Contacts between the two chains:
Residue M289 in chain A is in contact with residue S4 in chain B (closest heavy-atom distance 3.4 Å).
Residue F292 in chain A is in contact with residue L13 in chain B (closest heavy-atom distance 2.9 Å).
Residue M289 in chain A contacts residue A6 in chain B (closest heavy-atom distance 3.8 Å).
Residue R22 in chain A interacts with residue W22 in chain B (closest heavy-atom distance 3.5 Å).
Residue P23 in chain A contacts residue T21 in chain B (closest heavy-atom distance 3.4 Å).
Residue P23 in chain A interacts with residue W22 in chain B (closest heavy-atom distance 3.8 Å).
Residue A298 in chain A contacts residue F19 in chain B (closest heavy-atom distance 3.0 Å).
Residue L295 in chain A interacts with residue K17 in chain B (closest heavy-atom distance 3.5 Å).
Residue R73 in chain A contacts residue F19 in chain B (closest heavy-atom distance 3.2 Å).
Residue Y77 in chain A interacts with residue V16 in chain B (closest heavy-atom distance 3.6 Å).
Residue S291 in chain A is in contact with residue A6 in chain B (closest heavy-atom distance 4.1 Å).
Residue C290 in chain A is in contact with residue A6 in chain B (closest heavy-atom distance 3.0 Å).
Residue F292 in chain A is in contact with residue V14 in chain B (closest heavy-atom distance 3.2 Å).
Residue A298 in chain A contacts residue E18 in chain B (closest heavy-atom distance 3.7 Å).
Residue C290 in chain A contacts residue V3 in chain B (closest heavy-atom distance 3.9 Å).
Residue P297 in chain A is in contact with residue F19 in chain B (closest heavy-atom distance 3.5 Å).
Residue K296 in chain A interacts with residue K17 in chain B (closest heavy-atom distance 3.0 Å).
Residue S291 in chain A interacts with residue L13 in chain B (closest heavy-atom distance 3.4 Å).
Residue K167 in chain A interacts with residue V3 in chain B (closest heavy-atom distance 4.0 Å).
Residue K296 in chain A interacts with residue F19 in chain B (closest heavy-atom distance 3.1 Å).
Residue Y77 in chain A is in contact with residue K17 in chain B (closest heavy-atom distance 3.6 Å).
Residue I294 in chain A contacts residue V16 in chain B (closest heavy-atom distance 3.5 Å).
Residue R73 in chain A interacts with residue D20 in chain B (closest heavy-atom distance 3.8 Å).
Residue K296 in chain A interacts with residue E18 in chain B (closest heavy-atom distance 3.1 Å).
Residue I294 in chain A contacts residue K17 in chain B (closest heavy-atom distance 2.8 Å).
Residue L295 in chain A interacts with residue F19 in chain B (closest heavy-atom distance 3.9 Å).
Residue M289 in chain A interacts with residue F9 in chain B (closest heavy-atom distance 3.9 Å).
Residue R73 in chain A contacts residue T21 in chain B (closest heavy-atom distance 3.5 Å).
Residue R260 in chain A contacts residue F5 in chain B (closest heavy-atom distance 3.5 Å).
Residue T287 in chain A is in contact with residue R2 in chain B (closest heavy-atom distance 4.3 Å).
Residue Y77 in chain A interacts with residue S15 in chain B (closest heavy-atom distance 3.2 Å).
Residue F256 in chain A contacts residue F5 in chain B (closest heavy-atom distance 3.5 Å).
Residue R260 in chain A is in contact with residue L13 in chain B (closest heavy-atom distance 4.0 Å).
Residue F256 in chain A contacts residue L13 in chain B (closest heavy-atom distance 4.1 Å).
Residue L242 in chain A interacts with residue V3 in chain B (closest heavy-atom distance 4.3 Å).
Residue I294 in chain A contacts residue S15 in chain B (closest heavy-atom distance 2.8 Å).
Residue D241 in chain A contacts residue V3 in chain B (closest heavy-atom distance 2.9 Å).
Residue Y254 in chain A interacts with residue L13 in chain B (closest heavy-atom distance 3.5 Å).
Residue I294 in chain A contacts residue V14 in chain B (closest heavy-atom distance 3.8 Å).
Residue Q293 in chain A is in contact with residue S15 in chain B (closest heavy-atom distance 3.5 Å).
Residue R260 in chain A contacts residue N8 in chain B (closest heavy-atom distance 4.0 Å).
Residue C290 in chain A is in contact with residue F5 in chain B (closest heavy-atom distance 3.4 Å).
Residue F292 in chain A interacts with residue F5 in chain B (closest heavy-atom distance 4.3 Å).
Residue L242 in chain A contacts residue F5 in chain B (closest heavy-atom distance 4.2 Å).
Residue I168 in chain A is in contact with residue V3 in chain B (closest heavy-atom distance 3.7 Å).
Residue D70 in chain A interacts with residue F19 in chain B (closest heavy-atom distance 3.7 Å).
Residue L288 in chain A is in contact with residue V3 in chain B (closest heavy-atom distance 3.5 Å).
Residue P269 in chain A contacts residue F19 in chain B (closest heavy-atom distance 4.0 Å).
Residue K296 in chain A contacts residue V16 in chain B (closest heavy-atom distance 4.1 Å).
Residue R260 in chain A is in contact with residue D7 in chain B (closest heavy-atom distance 2.8 Å).
Residue L288 in chain A interacts with residue R1 in chain B (closest heavy-atom distance 4.1 Å).
Residue L288 in chain A is in contact with residue S4 in chain B (closest heavy-atom distance 3.1 Å).
Residue M289 in chain A is in contact with residue F11 in chain B (closest heavy-atom distance 4.1 Å).
Residue C290 in chain A is in contact with residue L13 in chain B (closest heavy-atom distance 4.2 Å).
Residue D241 in chain A interacts with residue R2 in chain B (closest heavy-atom distance 3.1 Å).
Residue C290 in chain A is in contact with residue S4 in chain B (closest heavy-atom distance 2.8 Å).
Residue T287 in chain A contacts residue R1 in chain B (closest heavy-atom distance 3.7 Å).
Residue Y254 in chain A is in contact with residue V14 in chain B (closest heavy-atom distance 3.5 Å).
Residue M289 in chain A contacts residue F5 in chain B (closest heavy-atom distance 4.1 Å).
Residue F292 in chain A interacts with residue S15 in chain B (closest heavy-atom distance 2.9 Å).

This data describes a binding interaction between two proteins.

Sequence of chain A:
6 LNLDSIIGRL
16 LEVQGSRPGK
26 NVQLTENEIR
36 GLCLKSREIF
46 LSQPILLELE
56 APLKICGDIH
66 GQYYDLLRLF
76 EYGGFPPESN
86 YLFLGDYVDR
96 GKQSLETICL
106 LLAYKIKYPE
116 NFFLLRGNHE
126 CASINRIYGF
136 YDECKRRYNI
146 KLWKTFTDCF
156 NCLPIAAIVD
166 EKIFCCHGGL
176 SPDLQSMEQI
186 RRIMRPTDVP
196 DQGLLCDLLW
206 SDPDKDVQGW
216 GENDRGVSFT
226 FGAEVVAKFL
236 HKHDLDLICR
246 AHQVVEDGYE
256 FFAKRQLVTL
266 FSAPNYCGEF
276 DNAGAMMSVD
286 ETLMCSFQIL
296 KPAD

Sequence of chain B:
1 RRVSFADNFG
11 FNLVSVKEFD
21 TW